Interface contacts:
Residue H163 in protein 1 contacts residue T56 in protein 2 (closest heavy-atom distance 3.9 Å).
Residue H167 in protein 1 is in contact with residue K33 in protein 2 (closest heavy-atom distance 4.2 Å).
Residue G212 in protein 1 interacts with residue E65 in protein 2 (closest heavy-atom distance 4.3 Å).
Residue H163 in protein 1 contacts residue V72 in protein 2 (closest heavy-atom distance 4.0 Å).
Residue T121 in protein 1 contacts residue Y42 in protein 2 (closest heavy-atom distance 3.8 Å).
Residue H168 in protein 1 is in contact with residue P66 in protein 2 (closest heavy-atom distance 4.3 Å).
Residue T160 in protein 1 interacts with residue K78 in protein 2 (closest heavy-atom distance 4.1 Å).
Residue H208 in protein 1 is in contact with residue R85 in protein 2 (closest heavy-atom distance 3.2 Å).
Residue E204 in protein 1 interacts with residue H90 in protein 2 (closest heavy-atom distance 3.8 Å).
Residue V164 in protein 1 interacts with residue L69 in protein 2 (closest heavy-atom distance 3.8 Å).
Residue E158 in protein 1 is in contact with residue A77 in protein 2 (closest heavy-atom distance 3.8 Å).
Residue P116 in protein 1 contacts residue P38 in protein 2 (closest heavy-atom distance 3.8 Å).
Residue E204 in protein 1 contacts residue A89 in protein 2 (closest heavy-atom distance 3.7 Å).
Residue T160 in protein 1 is in contact with residue R81 in protein 2 (closest heavy-atom distance 3.8 Å).
Residue D165 in protein 1 interacts with residue E34 in protein 2 (closest heavy-atom distance 3.2 Å).
Residue H168 in protein 1 is in contact with residue E32 in protein 2 (closest heavy-atom distance 2.8 Å).
Residue E204 in protein 1 contacts residue H92 in protein 2 (closest heavy-atom distance 4.2 Å).
Residue F159 in protein 1 is in contact with residue K78 in protein 2 (closest heavy-atom distance 4.4 Å).
Residue F216 in protein 1 interacts with residue F128 in protein 2 (closest heavy-atom distance 3.0 Å).
Residue F159 in protein 1 interacts with residue L79 in protein 2 (closest heavy-atom distance 3.5 Å).
Residue H168 in protein 1 contacts residue S60 in protein 2 (closest heavy-atom distance 3.6 Å).
Residue T160 in protein 1 is in contact with residue P74 in protein 2 (closest heavy-atom distance 4.3 Å).
Residue V164 in protein 1 is in contact with residue E34 in protein 2 (closest heavy-atom distance 3.7 Å).
Residue F216 in protein 1 interacts with residue L63 in protein 2 (closest heavy-atom distance 3.5 Å).
Residue I203 in protein 1 interacts with residue R88 in protein 2 (closest heavy-atom distance 4.4 Å).
Residue E158 in protein 1 contacts residue K78 in protein 2 (closest heavy-atom distance 3.0 Å).
Residue T160 in protein 1 contacts residue L79 in protein 2 (closest heavy-atom distance 4.3 Å).
Residue H167 in protein 1 contacts residue E34 in protein 2 (closest heavy-atom distance 3.8 Å).
Residue E204 in protein 1 interacts with residue R85 in protein 2 (closest heavy-atom distance 3.9 Å).
Residue D165 in protein 1 is in contact with residue L69 in protein 2 (closest heavy-atom distance 4.1 Å).
Residue F210 in protein 1 interacts with residue R85 in protein 2 (closest heavy-atom distance 3.9 Å).
Residue F216 in protein 1 interacts with residue E65 in protein 2 (closest heavy-atom distance 4.4 Å).
Residue V164 in protein 1 contacts residue R85 in protein 2 (closest heavy-atom distance 3.5 Å).
Residue H163 in protein 1 contacts residue D71 in protein 2 (closest heavy-atom distance 2.5 Å).
Residue E204 in protein 1 contacts residue P87 in protein 2 (closest heavy-atom distance 3.5 Å).
Residue F210 in protein 1 interacts with residue R88 in protein 2 (closest heavy-atom distance 3.9 Å).
Residue M214 in protein 1 is in contact with residue F128 in protein 2 (closest heavy-atom distance 3.4 Å).
Residue H167 in protein 1 is in contact with residue E32 in protein 2 (closest heavy-atom distance 2.8 Å).
Residue T160 in protein 1 is in contact with residue S73 in protein 2 (closest heavy-atom distance 3.0 Å).
Residue H168 in protein 1 is in contact with residue G64 in protein 2 (closest heavy-atom distance 2.8 Å).
Residue E204 in protein 1 interacts with residue L86 in protein 2 (closest heavy-atom distance 4.2 Å).
Residue H168 in protein 1 contacts residue E65 in protein 2 (closest heavy-atom distance 3.6 Å).
Residue H163 in protein 1 contacts residue P74 in protein 2 (closest heavy-atom distance 4.5 Å).
Residue D165 in protein 1 is in contact with residue P66 in protein 2 (closest heavy-atom distance 3.3 Å).
Residue E204 in protein 1 interacts with residue R88 in protein 2 (closest heavy-atom distance 2.7 Å).
Residue T160 in protein 1 is in contact with residue A77 in protein 2 (closest heavy-atom distance 4.2 Å).
Residue K166 in protein 1 is in contact with residue E34 in protein 2 (closest heavy-atom distance 3.1 Å).
Residue F159 in protein 1 interacts with residue A77 in protein 2 (closest heavy-atom distance 4.3 Å).
Residue H168 in protein 1 is in contact with residue E34 in protein 2 (closest heavy-atom distance 3.8 Å).
Residue K166 in protein 1 contacts residue A35 in protein 2 (closest heavy-atom distance 3.9 Å).
Residue R180 in protein 1 interacts with residue A35 in protein 2 (closest heavy-atom distance 4.4 Å).
Residue H208 in protein 1 is in contact with residue H92 in protein 2 (closest heavy-atom distance 3.2 Å).
Residue L117 in protein 1 contacts residue P38 in protein 2 (closest heavy-atom distance 3.5 Å).
Residue D118 in protein 1 interacts with residue Y42 in protein 2 (closest heavy-atom distance 4.2 Å).
Residue P120 in protein 1 is in contact with residue Y42 in protein 2 (closest heavy-atom distance 2.7 Å).
Residue T213 in protein 1 is in contact with residue E65 in protein 2 (closest heavy-atom distance 3.9 Å).
Residue V164 in protein 1 contacts residue T56 in protein 2 (closest heavy-atom distance 3.9 Å).
Residue R180 in protein 1 interacts with residue T56 in protein 2 (closest heavy-atom distance 3.5 Å).
Residue H163 in protein 1 is in contact with residue M55 in protein 2 (closest heavy-atom distance 3.5 Å).
Residue L117 in protein 1 contacts residue Y42 in protein 2 (closest heavy-atom distance 3.2 Å).

The following describes two proteins that form a bound complex.

Sequence of protein 1:
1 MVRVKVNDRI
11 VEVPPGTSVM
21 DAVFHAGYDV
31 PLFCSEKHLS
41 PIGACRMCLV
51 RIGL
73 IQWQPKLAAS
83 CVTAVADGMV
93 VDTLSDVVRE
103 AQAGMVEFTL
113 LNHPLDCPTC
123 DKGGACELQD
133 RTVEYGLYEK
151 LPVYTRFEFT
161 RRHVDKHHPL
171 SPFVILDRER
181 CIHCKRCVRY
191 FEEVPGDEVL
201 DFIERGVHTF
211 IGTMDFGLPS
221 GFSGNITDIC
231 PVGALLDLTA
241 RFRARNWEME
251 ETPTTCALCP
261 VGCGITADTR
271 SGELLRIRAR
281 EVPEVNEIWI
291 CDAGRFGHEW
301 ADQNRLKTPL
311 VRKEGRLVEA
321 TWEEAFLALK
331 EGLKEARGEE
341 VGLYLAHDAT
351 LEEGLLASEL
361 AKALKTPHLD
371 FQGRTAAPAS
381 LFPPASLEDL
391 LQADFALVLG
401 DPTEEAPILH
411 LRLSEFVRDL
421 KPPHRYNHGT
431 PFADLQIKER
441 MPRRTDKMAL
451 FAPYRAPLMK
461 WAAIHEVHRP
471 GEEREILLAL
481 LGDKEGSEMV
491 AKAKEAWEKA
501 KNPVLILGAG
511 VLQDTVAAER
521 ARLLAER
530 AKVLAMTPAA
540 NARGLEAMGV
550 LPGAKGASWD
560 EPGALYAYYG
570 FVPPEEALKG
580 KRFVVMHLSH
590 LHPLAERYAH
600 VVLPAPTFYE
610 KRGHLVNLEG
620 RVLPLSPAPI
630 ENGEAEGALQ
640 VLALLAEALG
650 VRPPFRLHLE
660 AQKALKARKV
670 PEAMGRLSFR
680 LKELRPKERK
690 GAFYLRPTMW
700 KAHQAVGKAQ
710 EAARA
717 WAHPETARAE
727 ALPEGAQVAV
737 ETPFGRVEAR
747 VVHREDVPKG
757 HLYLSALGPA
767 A

Sequence of protein 2:
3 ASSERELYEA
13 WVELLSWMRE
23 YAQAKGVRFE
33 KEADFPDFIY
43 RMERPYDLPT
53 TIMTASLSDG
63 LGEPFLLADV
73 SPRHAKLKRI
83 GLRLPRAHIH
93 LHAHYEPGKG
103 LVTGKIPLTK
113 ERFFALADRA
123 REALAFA